Sequence of protein 1:
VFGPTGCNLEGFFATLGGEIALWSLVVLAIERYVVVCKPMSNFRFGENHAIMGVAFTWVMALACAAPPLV

Contacts between the two chains:
Residue G83 in protein 2 contacts residue V257 in protein 1 (closest heavy-atom distance 4.7 Å).
Residue G83 in protein 2 contacts residue A258 in protein 1 (closest heavy-atom distance 4.2 Å).
Residue T84 in protein 2 interacts with residue A258 in protein 1 (closest heavy-atom distance 3.7 Å).
Residue H85 in protein 2 contacts residue A258 in protein 1 (closest heavy-atom distance 4.1 Å).
Residue W67 in protein 2 interacts with residue V262 in protein 1 (closest heavy-atom distance 4.9 Å).

These two protein chains interact to form a complex.

Sequence of protein 2:
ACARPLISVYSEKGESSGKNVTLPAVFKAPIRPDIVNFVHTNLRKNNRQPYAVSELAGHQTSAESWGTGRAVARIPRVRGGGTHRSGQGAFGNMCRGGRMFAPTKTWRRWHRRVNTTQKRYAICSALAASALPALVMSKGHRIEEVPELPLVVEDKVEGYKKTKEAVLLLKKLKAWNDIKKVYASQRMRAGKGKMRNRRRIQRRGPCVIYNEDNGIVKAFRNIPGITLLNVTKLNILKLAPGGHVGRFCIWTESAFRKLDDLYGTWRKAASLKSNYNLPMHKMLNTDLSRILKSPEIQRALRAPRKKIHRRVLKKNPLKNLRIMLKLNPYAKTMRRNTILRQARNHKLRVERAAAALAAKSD